Sequence of the second protein:
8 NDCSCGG

Sequence of the first protein:
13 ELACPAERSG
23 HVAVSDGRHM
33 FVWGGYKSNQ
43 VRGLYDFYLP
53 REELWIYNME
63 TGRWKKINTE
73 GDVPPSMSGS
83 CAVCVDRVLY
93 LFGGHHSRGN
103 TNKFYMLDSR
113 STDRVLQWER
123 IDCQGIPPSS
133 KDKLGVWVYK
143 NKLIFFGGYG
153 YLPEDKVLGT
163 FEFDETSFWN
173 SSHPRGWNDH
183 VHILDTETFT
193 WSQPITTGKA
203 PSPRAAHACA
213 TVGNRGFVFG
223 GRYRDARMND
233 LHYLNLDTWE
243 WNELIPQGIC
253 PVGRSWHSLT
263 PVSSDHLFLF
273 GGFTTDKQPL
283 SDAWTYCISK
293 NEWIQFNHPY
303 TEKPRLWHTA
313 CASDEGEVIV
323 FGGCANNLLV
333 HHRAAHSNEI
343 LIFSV

These two protein chains interact to form a complex.

Interface contacts:
Residue Y38 in the first protein contacts residue C10 in the second protein (closest heavy-atom distance 3.9 Å).
Residue W258 in the first protein contacts residue G14 in the second protein (closest heavy-atom distance 3.6 Å).
Residue R224 in the first protein contacts residue G13 in the second protein (closest heavy-atom distance 3.4 Å).
Residue S174 in the first protein interacts with residue D9 in the second protein (closest heavy-atom distance 4.8 Å).
Residue R177 in the first protein contacts residue D9 in the second protein (closest heavy-atom distance 3.0 Å).
Residue H333 in the first protein contacts residue N8 in the second protein (closest heavy-atom distance 3.5 Å).
Residue A207 in the first protein contacts residue G14 in the second protein (closest heavy-atom distance 4.9 Å).
Residue R177 in the first protein is in contact with residue C12 in the second protein (closest heavy-atom distance 3.6 Å).
Residue D166 in the first protein is in contact with residue C12 in the second protein (closest heavy-atom distance 4.8 Å).
Residue A208 in the first protein contacts residue G14 in the second protein (closest heavy-atom distance 4.0 Å).
Residue L330 in the first protein contacts residue S11 in the second protein (closest heavy-atom distance 3.7 Å).
Residue Y151 in the first protein is in contact with residue G13 in the second protein (closest heavy-atom distance 3.5 Å).
Residue A208 in the first protein contacts residue G13 in the second protein (closest heavy-atom distance 5.0 Å).
Residue Y38 in the first protein interacts with residue N8 in the second protein (closest heavy-atom distance 4.0 Å).
Residue R224 in the first protein is in contact with residue G14 in the second protein (closest heavy-atom distance 2.9 Å).
Residue F275 in the first protein interacts with residue G14 in the second protein (closest heavy-atom distance 4.7 Å).
Residue D48 in the first protein is in contact with residue C10 in the second protein (closest heavy-atom distance 4.6 Å).
Residue W309 in the first protein is in contact with residue C10 in the second protein (closest heavy-atom distance 3.3 Å).
Residue Y47 in the first protein interacts with residue N8 in the second protein (closest heavy-atom distance 3.1 Å).
Residue K135 in the first protein interacts with residue D9 in the second protein (closest heavy-atom distance 4.9 Å).
Residue R229 in the first protein interacts with residue G14 in the second protein (closest heavy-atom distance 2.9 Å).
Residue D134 in the first protein contacts residue C10 in the second protein (closest heavy-atom distance 4.2 Å).
Residue K135 in the first protein interacts with residue C10 in the second protein (closest heavy-atom distance 3.2 Å).
Residue Y50 in the first protein is in contact with residue C10 in the second protein (closest heavy-atom distance 3.9 Å).
Residue K135 in the first protein contacts residue G13 in the second protein (closest heavy-atom distance 4.0 Å).
Residue H97 in the first protein interacts with residue D9 in the second protein (closest heavy-atom distance 3.6 Å).
Residue S80 in the first protein contacts residue C10 in the second protein (closest heavy-atom distance 3.3 Å).
Residue K135 in the first protein interacts with residue C12 in the second protein (closest heavy-atom distance 2.7 Å).
Residue S257 in the first protein interacts with residue G14 in the second protein (closest heavy-atom distance 2.7 Å).
Residue H97 in the first protein contacts residue C10 in the second protein (closest heavy-atom distance 3.9 Å).
Residue A207 in the first protein interacts with residue G13 in the second protein (closest heavy-atom distance 3.6 Å).
Residue S173 in the first protein is in contact with residue D9 in the second protein (closest heavy-atom distance 2.8 Å).
Residue W258 in the first protein contacts residue S11 in the second protein (closest heavy-atom distance 3.3 Å).
Residue D48 in the first protein interacts with residue N8 in the second protein (closest heavy-atom distance 3.1 Å).
Residue Y151 in the first protein is in contact with residue C12 in the second protein (closest heavy-atom distance 3.4 Å).
Residue Y38 in the first protein interacts with residue S11 in the second protein (closest heavy-atom distance 4.3 Å).
Residue H333 in the first protein is in contact with residue S11 in the second protein (closest heavy-atom distance 4.1 Å).
Residue K135 in the first protein interacts with residue G14 in the second protein (closest heavy-atom distance 3.8 Å).
Residue L331 in the first protein is in contact with residue S11 in the second protein (closest heavy-atom distance 3.7 Å).
Residue W309 in the first protein interacts with residue S11 in the second protein (closest heavy-atom distance 4.0 Å).
Residue D166 in the first protein is in contact with residue G13 in the second protein (closest heavy-atom distance 4.3 Å).
Residue N172 in the first protein interacts with residue D9 in the second protein (closest heavy-atom distance 4.4 Å).
Residue K135 in the first protein interacts with residue S11 in the second protein (closest heavy-atom distance 4.4 Å).
Residue W179 in the first protein interacts with residue G13 in the second protein (closest heavy-atom distance 2.9 Å).